Sequence of the second protein:
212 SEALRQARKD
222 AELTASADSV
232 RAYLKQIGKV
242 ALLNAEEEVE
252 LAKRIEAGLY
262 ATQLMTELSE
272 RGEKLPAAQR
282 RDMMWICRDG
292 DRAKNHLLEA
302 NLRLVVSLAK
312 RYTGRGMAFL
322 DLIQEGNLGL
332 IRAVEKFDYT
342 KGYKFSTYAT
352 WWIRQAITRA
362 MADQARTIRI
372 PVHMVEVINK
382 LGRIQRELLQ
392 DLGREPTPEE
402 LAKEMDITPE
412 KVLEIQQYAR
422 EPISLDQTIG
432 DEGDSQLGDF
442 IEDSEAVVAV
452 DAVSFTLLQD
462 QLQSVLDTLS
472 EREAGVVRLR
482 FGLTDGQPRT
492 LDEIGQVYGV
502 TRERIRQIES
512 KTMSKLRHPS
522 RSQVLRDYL

Sequence of the first protein:
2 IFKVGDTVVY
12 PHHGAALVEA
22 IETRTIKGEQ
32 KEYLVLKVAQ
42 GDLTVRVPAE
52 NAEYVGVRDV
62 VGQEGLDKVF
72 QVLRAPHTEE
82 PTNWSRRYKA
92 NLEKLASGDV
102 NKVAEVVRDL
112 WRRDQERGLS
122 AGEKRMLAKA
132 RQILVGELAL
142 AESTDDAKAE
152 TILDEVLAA

Interface contacts:
Residue E388 in the second protein interacts with residue R126 in the first protein (closest heavy-atom distance 4.7 Å).
Residue E405 in the second protein interacts with residue R126 in the first protein (closest heavy-atom distance 5.0 Å).
Residue K381 in the second protein contacts residue A122 in the first protein (closest heavy-atom distance 3.5 Å).
Residue W352 in the second protein is in contact with residue S86 in the first protein (closest heavy-atom distance 4.1 Å).
Residue I385 in the second protein is in contact with residue R126 in the first protein (closest heavy-atom distance 4.0 Å).
Residue W352 in the second protein contacts residue K90 in the first protein (closest heavy-atom distance 4.8 Å).

These two protein chains interact to form a complex.